Contacts between the two chains:
Residue L102 in chain A interacts with residue S210 in chain B (closest heavy-atom distance 3.6 Å).
Residue C142 in chain A is in contact with residue P26 in chain B (closest heavy-atom distance 3.6 Å).
Residue D68 in chain A is in contact with residue P218 in chain B (closest heavy-atom distance 3.5 Å).
Residue S141 in chain A contacts residue T12 in chain B (closest heavy-atom distance 3.8 Å).
Residue S86 in chain A interacts with residue F88 in chain B (closest heavy-atom distance 3.5 Å).
Residue V124 in chain A is in contact with residue N179 in chain B (closest heavy-atom distance 3.5 Å).
Residue S141 in chain A interacts with residue S16 in chain B (closest heavy-atom distance 2.7 Å).
Residue Q96 in chain A interacts with residue P26 in chain B (closest heavy-atom distance 2.9 Å).
Residue C142 in chain A is in contact with residue G28 in chain B (closest heavy-atom distance 3.5 Å).
Residue D123 in chain A interacts with residue C13 in chain B (closest heavy-atom distance 3.2 Å).
Residue P90 in chain A is in contact with residue Q87 in chain B (closest heavy-atom distance 4.0 Å).
Residue V124 in chain A is in contact with residue N180 in chain B (closest heavy-atom distance 3.0 Å).
Residue T95 in chain A interacts with residue D163 in chain B (closest heavy-atom distance 3.7 Å).
Residue C142 in chain A is in contact with residue T27 in chain B (closest heavy-atom distance 3.4 Å).
Residue D68 in chain A contacts residue A219 in chain B (closest heavy-atom distance 2.8 Å).
Residue R122 in chain A is in contact with residue D17 in chain B (closest heavy-atom distance 3.0 Å).
Residue R122 in chain A is in contact with residue C13 in chain B (closest heavy-atom distance 3.4 Å).
Residue D68 in chain A interacts with residue K220 in chain B (closest heavy-atom distance 3.0 Å).
Residue I67 in chain A is in contact with residue A219 in chain B (closest heavy-atom distance 3.5 Å).
Residue Y109 in chain A interacts with residue G216 in chain B (closest heavy-atom distance 3.4 Å).
Residue S141 in chain A contacts residue Y30 in chain B (closest heavy-atom distance 3.0 Å).
Residue G140 in chain A is in contact with residue Y30 in chain B (closest heavy-atom distance 3.6 Å).
Residue R128 in chain A contacts residue N179 in chain B (closest heavy-atom distance 4.0 Å).
Residue R120 in chain A is in contact with residue P32 in chain B (closest heavy-atom distance 4.1 Å).
Residue R122 in chain A contacts residue N180 in chain B (closest heavy-atom distance 3.8 Å).
Residue T105 in chain A is in contact with residue K214 in chain B (closest heavy-atom distance 4.0 Å).
Residue Y109 in chain A interacts with residue I213 in chain B (closest heavy-atom distance 3.6 Å).
Residue S141 in chain A contacts residue C13 in chain B (closest heavy-atom distance 3.3 Å).
Residue R120 in chain A interacts with residue N33 in chain B (closest heavy-atom distance 3.0 Å).
Residue L102 in chain A interacts with residue I213 in chain B (closest heavy-atom distance 3.8 Å).
Residue K145 in chain A contacts residue L20 in chain B (closest heavy-atom distance 3.8 Å).
Residue T95 in chain A is in contact with residue P32 in chain B (closest heavy-atom distance 3.8 Å).
Residue R106 in chain A is in contact with residue I213 in chain B (closest heavy-atom distance 3.5 Å).
Residue L102 in chain A is in contact with residue R226 in chain B (closest heavy-atom distance 3.5 Å).
Residue H89 in chain A interacts with residue F88 in chain B (closest heavy-atom distance 3.4 Å).
Residue D123 in chain A interacts with residue N180 in chain B (closest heavy-atom distance 2.9 Å).
Residue Y109 in chain A contacts residue K214 in chain B (closest heavy-atom distance 3.7 Å).
Residue P90 in chain A interacts with residue F91 in chain B (closest heavy-atom distance 4.0 Å).
Residue S141 in chain A is in contact with residue V183 in chain B (closest heavy-atom distance 3.3 Å).
Residue R120 in chain A contacts residue S162 in chain B (closest heavy-atom distance 3.5 Å).
Residue T95 in chain A is in contact with residue Y30 in chain B (closest heavy-atom distance 3.8 Å).
Residue H89 in chain A contacts residue H89 in chain B (closest heavy-atom distance 3.0 Å).
Residue L102 in chain A is in contact with residue V209 in chain B (closest heavy-atom distance 3.6 Å).
Residue K93 in chain A interacts with residue D163 in chain B (closest heavy-atom distance 3.2 Å).
Residue F88 in chain A interacts with residue F88 in chain B (closest heavy-atom distance 3.7 Å).
Residue M103 in chain A is in contact with residue Q223 in chain B (closest heavy-atom distance 4.0 Å).
Residue H89 in chain A contacts residue F91 in chain B (closest heavy-atom distance 3.6 Å).
Residue Q96 in chain A interacts with residue T27 in chain B (closest heavy-atom distance 3.6 Å).
Residue D125 in chain A contacts residue N179 in chain B (closest heavy-atom distance 2.8 Å).
Residue C142 in chain A is in contact with residue S16 in chain B (closest heavy-atom distance 4.0 Å).
Residue V139 in chain A is in contact with residue Y30 in chain B (closest heavy-atom distance 3.4 Å).
Residue A146 in chain A is in contact with residue P26 in chain B (closest heavy-atom distance 3.6 Å).
Residue T95 in chain A contacts residue T27 in chain B (closest heavy-atom distance 3.9 Å).
Residue T105 in chain A interacts with residue I213 in chain B (closest heavy-atom distance 3.7 Å).
Residue P90 in chain A is in contact with residue N33 in chain B (closest heavy-atom distance 4.0 Å).
Residue N65 in chain A contacts residue K220 in chain B (closest heavy-atom distance 3.2 Å).
Residue K145 in chain A interacts with residue N21 in chain B (closest heavy-atom distance 2.6 Å).
Residue V139 in chain A interacts with residue N180 in chain B (closest heavy-atom distance 3.5 Å).
Residue G140 in chain A contacts residue N180 in chain B (closest heavy-atom distance 3.5 Å).
Residue P90 in chain A is in contact with residue S162 in chain B (closest heavy-atom distance 3.7 Å).

Sequence of chain B:
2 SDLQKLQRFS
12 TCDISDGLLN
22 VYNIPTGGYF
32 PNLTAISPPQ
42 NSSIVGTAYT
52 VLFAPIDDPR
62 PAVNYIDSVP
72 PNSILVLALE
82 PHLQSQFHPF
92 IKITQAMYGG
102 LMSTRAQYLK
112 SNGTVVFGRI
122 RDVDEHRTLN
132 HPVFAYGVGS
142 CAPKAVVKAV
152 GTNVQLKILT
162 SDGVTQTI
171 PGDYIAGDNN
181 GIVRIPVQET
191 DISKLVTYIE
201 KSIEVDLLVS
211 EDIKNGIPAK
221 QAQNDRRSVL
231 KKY

This data describes a binding interaction between two proteins.

Sequence of chain A:
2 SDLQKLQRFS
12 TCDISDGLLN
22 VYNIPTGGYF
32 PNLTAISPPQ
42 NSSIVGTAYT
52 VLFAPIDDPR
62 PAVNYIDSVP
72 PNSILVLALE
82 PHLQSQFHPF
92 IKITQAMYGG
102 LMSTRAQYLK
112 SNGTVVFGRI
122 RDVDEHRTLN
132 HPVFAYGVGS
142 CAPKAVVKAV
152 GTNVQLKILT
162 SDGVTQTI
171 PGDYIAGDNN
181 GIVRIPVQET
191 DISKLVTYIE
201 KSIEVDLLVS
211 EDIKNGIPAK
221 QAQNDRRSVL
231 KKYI